Sequence of protein 2:
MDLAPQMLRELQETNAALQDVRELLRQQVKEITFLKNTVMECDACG

Residue-level contacts at the interface:
Residue C45 in protein 2 interacts with residue A44 in protein 1 (closest heavy-atom distance 4.7 Å).
Residue C45 in protein 2 is in contact with residue E41 in protein 1 (closest heavy-atom distance 4.0 Å).
Residue L25 in protein 2 contacts residue L25 in protein 1 (closest heavy-atom distance 3.7 Å).
Residue I32 in protein 2 is in contact with residue E31 in protein 1 (closest heavy-atom distance 3.8 Å).
Residue A4 in protein 2 contacts residue L3 in protein 1 (closest heavy-atom distance 4.6 Å).
Residue L8 in protein 2 contacts residue E10 in protein 1 (closest heavy-atom distance 4.2 Å).
Residue R22 in protein 2 interacts with residue V21 in protein 1 (closest heavy-atom distance 4.2 Å).
Residue R22 in protein 2 interacts with residue L24 in protein 1 (closest heavy-atom distance 3.5 Å).
Residue L11 in protein 2 contacts residue E10 in protein 1 (closest heavy-atom distance 3.7 Å).
Residue T33 in protein 2 interacts with residue E31 in protein 1 (closest heavy-atom distance 3.5 Å).
Residue R26 in protein 2 interacts with residue D20 in protein 1 (closest heavy-atom distance 3.1 Å).
Residue V29 in protein 2 contacts residue Q27 in protein 1 (closest heavy-atom distance 3.9 Å).
Residue G46 in protein 2 is in contact with residue E41 in protein 1 (closest heavy-atom distance 4.4 Å).
Residue V39 in protein 2 is in contact with residue L35 in protein 1 (closest heavy-atom distance 4.2 Å).
Residue M40 in protein 2 interacts with residue T38 in protein 1 (closest heavy-atom distance 4.1 Å).
Residue L8 in protein 2 interacts with residue L3 in protein 1 (closest heavy-atom distance 4.0 Å).
Residue A44 in protein 2 contacts residue A44 in protein 1 (closest heavy-atom distance 3.0 Å).
Residue L25 in protein 2 contacts residue Q28 in protein 1 (closest heavy-atom distance 4.0 Å).
Residue L18 in protein 2 contacts residue V21 in protein 1 (closest heavy-atom distance 4.5 Å).
Residue A44 in protein 2 contacts residue D43 in protein 1 (closest heavy-atom distance 3.9 Å).
Residue R22 in protein 2 is in contact with residue D20 in protein 1 (closest heavy-atom distance 3.0 Å).
Residue V29 in protein 2 contacts residue Q28 in protein 1 (closest heavy-atom distance 3.3 Å).
Residue V29 in protein 2 contacts residue L24 in protein 1 (closest heavy-atom distance 3.8 Å).
Residue R22 in protein 2 interacts with residue A16 in protein 1 (closest heavy-atom distance 4.3 Å).
Residue M40 in protein 2 contacts residue F34 in protein 1 (closest heavy-atom distance 4.0 Å).
Residue Q12 in protein 2 interacts with residue E10 in protein 1 (closest heavy-atom distance 3.4 Å).
Residue L11 in protein 2 contacts residue T14 in protein 1 (closest heavy-atom distance 3.8 Å).
Residue V21 in protein 2 contacts residue V21 in protein 1 (closest heavy-atom distance 4.7 Å).
Residue Q19 in protein 2 interacts with residue A17 in protein 1 (closest heavy-atom distance 4.3 Å).
Residue K36 in protein 2 is in contact with residue L35 in protein 1 (closest heavy-atom distance 3.4 Å).
Residue L8 in protein 2 is in contact with residue M7 in protein 1 (closest heavy-atom distance 4.1 Å).
Residue I32 in protein 2 interacts with residue Q28 in protein 1 (closest heavy-atom distance 4.0 Å).
Residue L18 in protein 2 interacts with residue A17 in protein 1 (closest heavy-atom distance 3.8 Å).
Residue N15 in protein 2 is in contact with residue T14 in protein 1 (closest heavy-atom distance 2.6 Å).
Residue P5 in protein 2 interacts with residue L3 in protein 1 (closest heavy-atom distance 4.2 Å).
Residue N15 in protein 2 interacts with residue E10 in protein 1 (closest heavy-atom distance 2.8 Å).
Residue A44 in protein 2 interacts with residue C42 in protein 1 (closest heavy-atom distance 3.8 Å).
Residue Q28 in protein 2 interacts with residue Q28 in protein 1 (closest heavy-atom distance 3.0 Å).
Residue Q12 in protein 2 interacts with residue Q6 in protein 1 (closest heavy-atom distance 3.7 Å).
Residue L25 in protein 2 is in contact with residue V21 in protein 1 (closest heavy-atom distance 3.9 Å).
Residue K36 in protein 2 interacts with residue F34 in protein 1 (closest heavy-atom distance 3.9 Å).
Residue L35 in protein 2 is in contact with residue L35 in protein 1 (closest heavy-atom distance 3.5 Å).
Residue L11 in protein 2 contacts residue L11 in protein 1 (closest heavy-atom distance 3.9 Å).
Residue L25 in protein 2 is in contact with residue L24 in protein 1 (closest heavy-atom distance 3.7 Å).
Residue V39 in protein 2 contacts residue V39 in protein 1 (closest heavy-atom distance 4.5 Å).
Residue L18 in protein 2 is in contact with residue L18 in protein 1 (closest heavy-atom distance 3.4 Å).
Residue R26 in protein 2 is in contact with residue L24 in protein 1 (closest heavy-atom distance 3.8 Å).
Residue I32 in protein 2 interacts with residue I32 in protein 1 (closest heavy-atom distance 3.9 Å).
Residue L11 in protein 2 is in contact with residue M7 in protein 1 (closest heavy-atom distance 4.8 Å).
Residue C45 in protein 2 is in contact with residue D43 in protein 1 (closest heavy-atom distance 3.2 Å).
Residue V39 in protein 2 interacts with residue T38 in protein 1 (closest heavy-atom distance 3.6 Å).
Residue R22 in protein 2 contacts residue A17 in protein 1 (closest heavy-atom distance 3.6 Å).
Residue L18 in protein 2 is in contact with residue T14 in protein 1 (closest heavy-atom distance 3.5 Å).
Residue T14 in protein 2 interacts with residue T14 in protein 1 (closest heavy-atom distance 4.3 Å).
Residue N15 in protein 2 contacts residue E13 in protein 1 (closest heavy-atom distance 3.3 Å).
Residue M7 in protein 2 is in contact with residue M7 in protein 1 (closest heavy-atom distance 4.3 Å).
Residue C45 in protein 2 is in contact with residue T38 in protein 1 (closest heavy-atom distance 4.7 Å).
Residue K36 in protein 2 is in contact with residue E31 in protein 1 (closest heavy-atom distance 3.6 Å).
Residue L8 in protein 2 contacts residue Q6 in protein 1 (closest heavy-atom distance 3.4 Å).
Residue C45 in protein 2 contacts residue C42 in protein 1 (closest heavy-atom distance 2.0 Å).

This data describes a binding interaction between two proteins.

Sequence of protein 1:
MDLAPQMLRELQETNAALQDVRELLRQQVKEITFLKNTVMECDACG